Sequence of chain A:
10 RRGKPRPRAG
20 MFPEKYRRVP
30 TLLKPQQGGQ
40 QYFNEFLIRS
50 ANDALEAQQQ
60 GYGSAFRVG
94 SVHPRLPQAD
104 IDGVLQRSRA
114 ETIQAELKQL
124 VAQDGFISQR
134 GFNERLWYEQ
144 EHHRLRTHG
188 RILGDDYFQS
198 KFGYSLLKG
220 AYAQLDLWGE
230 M

Contacts between the two chains:
Residue L321 in chain B interacts with residue N51 in chain A (closest heavy-atom distance 3.5 Å).
Residue H316 in chain B interacts with residue E44 in chain A (closest heavy-atom distance 3.7 Å).
Residue H316 in chain B interacts with residue N43 in chain A (closest heavy-atom distance 4.2 Å).
Residue V318 in chain B contacts residue I47 in chain A (closest heavy-atom distance 3.5 Å).
Residue A324 in chain B contacts residue L54 in chain A (closest heavy-atom distance 4.0 Å).
Residue A320 in chain B is in contact with residue L54 in chain A (closest heavy-atom distance 3.5 Å).
Residue A320 in chain B contacts residue Q57 in chain A (closest heavy-atom distance 3.8 Å).
Residue H316 in chain B contacts residue R48 in chain A (closest heavy-atom distance 4.5 Å).
Residue A320 in chain B is in contact with residue N51 in chain A (closest heavy-atom distance 3.1 Å).
Residue L321 in chain B interacts with residue L54 in chain A (closest heavy-atom distance 4.1 Å).
Residue H316 in chain B is in contact with residue I47 in chain A (closest heavy-atom distance 3.9 Å).
Residue L321 in chain B is in contact with residue I47 in chain A (closest heavy-atom distance 3.3 Å).
Residue L321 in chain B contacts residue A50 in chain A (closest heavy-atom distance 3.5 Å).
Residue V318 in chain B is in contact with residue N51 in chain A (closest heavy-atom distance 3.4 Å).

Sequence of chain B:
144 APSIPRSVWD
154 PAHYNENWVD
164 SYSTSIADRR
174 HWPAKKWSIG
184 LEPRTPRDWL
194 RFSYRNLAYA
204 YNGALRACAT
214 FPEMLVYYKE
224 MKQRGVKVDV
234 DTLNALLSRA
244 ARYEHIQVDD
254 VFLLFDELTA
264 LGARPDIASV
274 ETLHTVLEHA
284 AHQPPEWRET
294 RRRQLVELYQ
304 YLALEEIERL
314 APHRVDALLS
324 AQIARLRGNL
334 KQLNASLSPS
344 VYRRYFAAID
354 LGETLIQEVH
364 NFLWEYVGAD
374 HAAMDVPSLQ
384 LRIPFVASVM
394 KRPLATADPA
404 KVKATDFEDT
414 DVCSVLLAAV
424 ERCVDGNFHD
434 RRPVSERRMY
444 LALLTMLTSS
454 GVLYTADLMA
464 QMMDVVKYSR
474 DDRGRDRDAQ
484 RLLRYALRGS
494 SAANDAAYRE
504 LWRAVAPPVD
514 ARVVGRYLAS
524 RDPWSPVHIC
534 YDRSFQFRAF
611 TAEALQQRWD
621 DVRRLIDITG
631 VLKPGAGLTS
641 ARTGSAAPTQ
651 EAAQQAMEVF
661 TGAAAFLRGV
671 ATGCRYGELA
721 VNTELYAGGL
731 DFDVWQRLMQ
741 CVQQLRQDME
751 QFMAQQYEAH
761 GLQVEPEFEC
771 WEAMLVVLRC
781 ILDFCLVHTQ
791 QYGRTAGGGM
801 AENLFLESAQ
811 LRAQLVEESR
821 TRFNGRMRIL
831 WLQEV

The following describes two proteins that form a bound complex.